The following describes two proteins that form a bound complex.

Sequence of protein 1:
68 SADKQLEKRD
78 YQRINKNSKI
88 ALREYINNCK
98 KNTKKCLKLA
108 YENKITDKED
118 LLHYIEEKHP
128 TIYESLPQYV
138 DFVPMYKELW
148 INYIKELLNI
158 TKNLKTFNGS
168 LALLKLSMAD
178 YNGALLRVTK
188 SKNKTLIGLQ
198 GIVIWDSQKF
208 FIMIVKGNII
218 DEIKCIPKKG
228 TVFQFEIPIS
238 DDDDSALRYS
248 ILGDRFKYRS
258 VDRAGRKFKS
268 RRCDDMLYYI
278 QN

Interface contacts:
Residue Y143 in protein 1 contacts residue V23 in protein 2 (closest heavy-atom distance 3.9 Å).
Residue K71 in protein 1 contacts residue K59 in protein 2 (closest heavy-atom distance 3.5 Å).
Residue S85 in protein 1 interacts with residue L35 in protein 2 (closest heavy-atom distance 3.0 Å).
Residue E74 in protein 1 interacts with residue K59 in protein 2 (closest heavy-atom distance 4.3 Å).
Residue D259 in protein 1 contacts residue R46 in protein 2 (closest heavy-atom distance 4.2 Å).
Residue K172 in protein 1 is in contact with residue K8 in protein 2 (closest heavy-atom distance 4.3 Å).
Residue L168 in protein 1 is in contact with residue K3 in protein 2 (closest heavy-atom distance 3.7 Å).
Residue L168 in protein 1 contacts residue K8 in protein 2 (closest heavy-atom distance 4.3 Å).
Residue S85 in protein 1 contacts residue G34 in protein 2 (closest heavy-atom distance 4.4 Å).
Residue W147 in protein 1 is in contact with residue H22 in protein 2 (closest heavy-atom distance 4.0 Å).
Residue Y150 in protein 1 contacts residue R15 in protein 2 (closest heavy-atom distance 4.2 Å).
Residue L89 in protein 1 interacts with residue L32 in protein 2 (closest heavy-atom distance 3.5 Å).
Residue A176 in protein 1 contacts residue R12 in protein 2 (closest heavy-atom distance 3.6 Å).
Residue Y150 in protein 1 is in contact with residue Q16 in protein 2 (closest heavy-atom distance 4.3 Å).
Residue N82 in protein 1 interacts with residue K38 in protein 2 (closest heavy-atom distance 3.1 Å).
Residue A88 in protein 1 contacts residue L32 in protein 2 (closest heavy-atom distance 3.9 Å).
Residue D259 in protein 1 interacts with residue Q16 in protein 2 (closest heavy-atom distance 3.4 Å).
Residue N84 in protein 1 contacts residue Y68 in protein 2 (closest heavy-atom distance 4.2 Å).
Residue I81 in protein 1 contacts residue V69 in protein 2 (closest heavy-atom distance 3.7 Å).
Residue L154 in protein 1 interacts with residue R12 in protein 2 (closest heavy-atom distance 3.9 Å).
Residue N84 in protein 1 is in contact with residue V67 in protein 2 (closest heavy-atom distance 2.4 Å).
Residue S85 in protein 1 contacts residue L32 in protein 2 (closest heavy-atom distance 4.1 Å).
Residue N179 in protein 1 is in contact with residue N39 in protein 2 (closest heavy-atom distance 4.1 Å).
Residue E153 in protein 1 interacts with residue R15 in protein 2 (closest heavy-atom distance 3.6 Å).
Residue Y78 in protein 1 interacts with residue N42 in protein 2 (closest heavy-atom distance 3.0 Å).
Residue D259 in protein 1 contacts residue Y47 in protein 2 (closest heavy-atom distance 2.9 Å).
Residue Y78 in protein 1 interacts with residue H41 in protein 2 (closest heavy-atom distance 4.2 Å).
Residue N179 in protein 1 interacts with residue Y36 in protein 2 (closest heavy-atom distance 4.0 Å).
Residue I201 in protein 1 is in contact with residue Y36 in protein 2 (closest heavy-atom distance 2.6 Å).
Residue D177 in protein 1 interacts with residue L20 in protein 2 (closest heavy-atom distance 4.0 Å).
Residue Y92 in protein 1 is in contact with residue L32 in protein 2 (closest heavy-atom distance 4.1 Å).
Residue R80 in protein 1 contacts residue V67 in protein 2 (closest heavy-atom distance 3.5 Å).
Residue W202 in protein 1 interacts with residue N39 in protein 2 (closest heavy-atom distance 4.3 Å).
Residue D138 in protein 1 interacts with residue L27 in protein 2 (closest heavy-atom distance 4.5 Å).
Residue N156 in protein 1 is in contact with residue R15 in protein 2 (closest heavy-atom distance 4.4 Å).
Residue D77 in protein 1 contacts residue F60 in protein 2 (closest heavy-atom distance 3.1 Å).
Residue W202 in protein 1 is in contact with residue Y36 in protein 2 (closest heavy-atom distance 3.8 Å).
Residue D259 in protein 1 interacts with residue Y9 in protein 2 (closest heavy-atom distance 3.1 Å).
Residue M142 in protein 1 is in contact with residue T26 in protein 2 (closest heavy-atom distance 3.5 Å).
Residue M175 in protein 1 is in contact with residue Y9 in protein 2 (closest heavy-atom distance 3.9 Å).
Residue F139 in protein 1 is in contact with residue L27 in protein 2 (closest heavy-atom distance 4.0 Å).
Residue L154 in protein 1 is in contact with residue R15 in protein 2 (closest heavy-atom distance 4.5 Å).
Residue M175 in protein 1 contacts residue R12 in protein 2 (closest heavy-atom distance 2.6 Å).
Residue V258 in protein 1 is in contact with residue R46 in protein 2 (closest heavy-atom distance 3.4 Å).
Residue D177 in protein 1 is in contact with residue N39 in protein 2 (closest heavy-atom distance 3.8 Å).
Residue I81 in protein 1 contacts residue Y37 in protein 2 (closest heavy-atom distance 3.5 Å).
Residue D259 in protein 1 contacts residue R12 in protein 2 (closest heavy-atom distance 3.1 Å).
Residue A69 in protein 1 interacts with residue L55 in protein 2 (closest heavy-atom distance 4.3 Å).
Residue Y150 in protein 1 interacts with residue N19 in protein 2 (closest heavy-atom distance 3.0 Å).
Residue R260 in protein 1 interacts with residue Y47 in protein 2 (closest heavy-atom distance 3.5 Å).
Residue I81 in protein 1 contacts residue C64 in protein 2 (closest heavy-atom distance 3.7 Å).
Residue R76 in protein 1 is in contact with residue F60 in protein 2 (closest heavy-atom distance 3.2 Å).
Residue K172 in protein 1 is in contact with residue R12 in protein 2 (closest heavy-atom distance 3.1 Å).
Residue Y143 in protein 1 contacts residue Y36 in protein 2 (closest heavy-atom distance 2.6 Å).
Residue R260 in protein 1 contacts residue Y9 in protein 2 (closest heavy-atom distance 3.2 Å).
Residue L89 in protein 1 is in contact with residue L35 in protein 2 (closest heavy-atom distance 4.2 Å).
Residue I81 in protein 1 contacts residue Y68 in protein 2 (closest heavy-atom distance 4.3 Å).
Residue Y78 in protein 1 interacts with residue K38 in protein 2 (closest heavy-atom distance 4.4 Å).
Residue L171 in protein 1 is in contact with residue D4 in protein 2 (closest heavy-atom distance 4.1 Å).
Residue W202 in protein 1 contacts residue L35 in protein 2 (closest heavy-atom distance 3.3 Å).

Sequence of protein 2:
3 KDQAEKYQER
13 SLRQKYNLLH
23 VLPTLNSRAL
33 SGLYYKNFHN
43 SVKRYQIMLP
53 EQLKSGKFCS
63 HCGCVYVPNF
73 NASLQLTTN